This data describes a binding interaction between two proteins.

Residue-level contacts at the interface:
Residue S57 in the first protein interacts with residue Y57 in the second protein (closest heavy-atom distance 4.7 Å).
Residue R58 in the first protein contacts residue Y57 in the second protein (closest heavy-atom distance 2.4 Å).
Residue D56 in the first protein is in contact with residue G54 in the second protein (closest heavy-atom distance 2.9 Å).
Residue R59 in the first protein contacts residue Y52 in the second protein (closest heavy-atom distance 5.0 Å).
Residue S57 in the first protein contacts residue G54 in the second protein (closest heavy-atom distance 4.5 Å).
Residue K72 in the first protein contacts residue G54 in the second protein (closest heavy-atom distance 4.8 Å).
Residue D56 in the first protein is in contact with residue G55 in the second protein (closest heavy-atom distance 2.7 Å).

Sequence of the second protein:
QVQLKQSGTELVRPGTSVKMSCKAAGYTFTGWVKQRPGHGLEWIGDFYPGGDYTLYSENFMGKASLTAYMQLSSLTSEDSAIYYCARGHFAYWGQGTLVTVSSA

Sequence of the first protein:
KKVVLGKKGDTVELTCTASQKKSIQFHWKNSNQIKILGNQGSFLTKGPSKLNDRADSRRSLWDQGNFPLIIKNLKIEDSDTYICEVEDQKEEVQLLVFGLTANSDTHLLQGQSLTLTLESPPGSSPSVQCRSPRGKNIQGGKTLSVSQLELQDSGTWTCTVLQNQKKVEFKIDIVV